Contacts between the two chains:
Residue N910 in chain A interacts with residue R16 in chain B (closest heavy-atom distance 3.1 Å).
Residue R481 in chain A contacts residue L51 in chain B (closest heavy-atom distance 3.8 Å).
Residue L478 in chain A interacts with residue A24 in chain B (closest heavy-atom distance 3.2 Å).
Residue H907 in chain A interacts with residue Q7 in chain B (closest heavy-atom distance 3.2 Å).
Residue T487 in chain A is in contact with residue T5 in chain B (closest heavy-atom distance 3.9 Å).
Residue L474 in chain A contacts residue T47 in chain B (closest heavy-atom distance 4.2 Å).
Residue L614 in chain A is in contact with residue T5 in chain B (closest heavy-atom distance 3.6 Å).
Residue E418 in chain A is in contact with residue K45 in chain B (closest heavy-atom distance 2.8 Å).
Residue R481 in chain A interacts with residue T47 in chain B (closest heavy-atom distance 3.6 Å).
Residue N910 in chain A contacts residue N15 in chain B (closest heavy-atom distance 3.2 Å).
Residue R481 in chain A is in contact with residue R3 in chain B (closest heavy-atom distance 3.6 Å).
Residue L474 in chain A is in contact with residue R28 in chain B (closest heavy-atom distance 3.4 Å).
Residue R905 in chain A contacts residue V10 in chain B (closest heavy-atom distance 3.1 Å).
Residue V415 in chain A contacts residue K45 in chain B (closest heavy-atom distance 2.8 Å).
Residue H364 in chain A is in contact with residue V4 in chain B (closest heavy-atom distance 3.4 Å).
Residue T1361 in chain A contacts residue L21 in chain B (closest heavy-atom distance 3.3 Å).
Residue K911 in chain A contacts residue N15 in chain B (closest heavy-atom distance 3.4 Å).
Residue R905 in chain A interacts with residue Q7 in chain B (closest heavy-atom distance 3.1 Å).
Residue E438 in chain A interacts with residue R3 in chain B (closest heavy-atom distance 2.3 Å).
Residue I416 in chain A is in contact with residue K45 in chain B (closest heavy-atom distance 4.3 Å).
Residue E913 in chain A contacts residue F17 in chain B (closest heavy-atom distance 3.0 Å).
Residue T1361 in chain A is in contact with residue V20 in chain B (closest heavy-atom distance 4.3 Å).
Residue L478 in chain A is in contact with residue V20 in chain B (closest heavy-atom distance 3.9 Å).
Residue E418 in chain A contacts residue V48 in chain B (closest heavy-atom distance 3.1 Å).
Residue N910 in chain A is in contact with residue V10 in chain B (closest heavy-atom distance 4.1 Å).
Residue T487 in chain A interacts with residue V4 in chain B (closest heavy-atom distance 3.3 Å).
Residue E414 in chain A is in contact with residue K45 in chain B (closest heavy-atom distance 3.1 Å).
Residue K911 in chain A interacts with residue F17 in chain B (closest heavy-atom distance 3.9 Å).
Residue L478 in chain A contacts residue A23 in chain B (closest heavy-atom distance 3.4 Å).
Residue T1361 in chain A interacts with residue F17 in chain B (closest heavy-atom distance 3.8 Å).
Residue H907 in chain A is in contact with residue E11 in chain B (closest heavy-atom distance 3.9 Å).
Residue A482 in chain A is in contact with residue V20 in chain B (closest heavy-atom distance 3.8 Å).
Residue L478 in chain A contacts residue T47 in chain B (closest heavy-atom distance 3.4 Å).
Residue E475 in chain A is in contact with residue R28 in chain B (closest heavy-atom distance 2.9 Å).
Residue R417 in chain A is in contact with residue D44 in chain B (closest heavy-atom distance 3.2 Å).
Residue L614 in chain A is in contact with residue Q7 in chain B (closest heavy-atom distance 3.5 Å).
Residue L474 in chain A contacts residue A24 in chain B (closest heavy-atom distance 4.0 Å).
Residue K911 in chain A interacts with residue D18 in chain B (closest heavy-atom distance 3.5 Å).
Residue G912 in chain A interacts with residue F17 in chain B (closest heavy-atom distance 3.0 Å).
Residue E475 in chain A is in contact with residue V20 in chain B (closest heavy-atom distance 4.2 Å).
Residue A482 in chain A is in contact with residue V6 in chain B (closest heavy-atom distance 4.0 Å).
Residue E418 in chain A contacts residue D44 in chain B (closest heavy-atom distance 3.1 Å).
Residue R417 in chain A interacts with residue R3 in chain B (closest heavy-atom distance 3.4 Å).
Residue N488 in chain A contacts residue T5 in chain B (closest heavy-atom distance 3.0 Å).
Residue R905 in chain A is in contact with residue R16 in chain B (closest heavy-atom distance 3.5 Å).
Residue H364 in chain A contacts residue R3 in chain B (closest heavy-atom distance 4.3 Å).
Residue R417 in chain A contacts residue N43 in chain B (closest heavy-atom distance 2.6 Å).
Residue L474 in chain A contacts residue Q31 in chain B (closest heavy-atom distance 3.5 Å).
Residue R481 in chain A is in contact with residue A2 in chain B (closest heavy-atom distance 4.2 Å).
Residue L483 in chain A interacts with residue V20 in chain B (closest heavy-atom distance 3.5 Å).
Residue E479 in chain A is in contact with residue V20 in chain B (closest heavy-atom distance 4.0 Å).
Residue N488 in chain A is in contact with residue V6 in chain B (closest heavy-atom distance 3.2 Å).
Residue L483 in chain A contacts residue F17 in chain B (closest heavy-atom distance 3.8 Å).
Residue E475 in chain A is in contact with residue A24 in chain B (closest heavy-atom distance 3.6 Å).
Residue R417 in chain A interacts with residue K45 in chain B (closest heavy-atom distance 3.9 Å).
Residue E418 in chain A is in contact with residue R3 in chain B (closest heavy-atom distance 3.2 Å).
Residue L474 in chain A interacts with residue A27 in chain B (closest heavy-atom distance 3.6 Å).
Residue R481 in chain A contacts residue V48 in chain B (closest heavy-atom distance 3.8 Å).
Residue Q477 in chain A interacts with residue T47 in chain B (closest heavy-atom distance 4.0 Å).
Residue G1360 in chain A is in contact with residue F17 in chain B (closest heavy-atom distance 3.3 Å).

This data describes a binding interaction between two proteins.

Sequence of chain A:
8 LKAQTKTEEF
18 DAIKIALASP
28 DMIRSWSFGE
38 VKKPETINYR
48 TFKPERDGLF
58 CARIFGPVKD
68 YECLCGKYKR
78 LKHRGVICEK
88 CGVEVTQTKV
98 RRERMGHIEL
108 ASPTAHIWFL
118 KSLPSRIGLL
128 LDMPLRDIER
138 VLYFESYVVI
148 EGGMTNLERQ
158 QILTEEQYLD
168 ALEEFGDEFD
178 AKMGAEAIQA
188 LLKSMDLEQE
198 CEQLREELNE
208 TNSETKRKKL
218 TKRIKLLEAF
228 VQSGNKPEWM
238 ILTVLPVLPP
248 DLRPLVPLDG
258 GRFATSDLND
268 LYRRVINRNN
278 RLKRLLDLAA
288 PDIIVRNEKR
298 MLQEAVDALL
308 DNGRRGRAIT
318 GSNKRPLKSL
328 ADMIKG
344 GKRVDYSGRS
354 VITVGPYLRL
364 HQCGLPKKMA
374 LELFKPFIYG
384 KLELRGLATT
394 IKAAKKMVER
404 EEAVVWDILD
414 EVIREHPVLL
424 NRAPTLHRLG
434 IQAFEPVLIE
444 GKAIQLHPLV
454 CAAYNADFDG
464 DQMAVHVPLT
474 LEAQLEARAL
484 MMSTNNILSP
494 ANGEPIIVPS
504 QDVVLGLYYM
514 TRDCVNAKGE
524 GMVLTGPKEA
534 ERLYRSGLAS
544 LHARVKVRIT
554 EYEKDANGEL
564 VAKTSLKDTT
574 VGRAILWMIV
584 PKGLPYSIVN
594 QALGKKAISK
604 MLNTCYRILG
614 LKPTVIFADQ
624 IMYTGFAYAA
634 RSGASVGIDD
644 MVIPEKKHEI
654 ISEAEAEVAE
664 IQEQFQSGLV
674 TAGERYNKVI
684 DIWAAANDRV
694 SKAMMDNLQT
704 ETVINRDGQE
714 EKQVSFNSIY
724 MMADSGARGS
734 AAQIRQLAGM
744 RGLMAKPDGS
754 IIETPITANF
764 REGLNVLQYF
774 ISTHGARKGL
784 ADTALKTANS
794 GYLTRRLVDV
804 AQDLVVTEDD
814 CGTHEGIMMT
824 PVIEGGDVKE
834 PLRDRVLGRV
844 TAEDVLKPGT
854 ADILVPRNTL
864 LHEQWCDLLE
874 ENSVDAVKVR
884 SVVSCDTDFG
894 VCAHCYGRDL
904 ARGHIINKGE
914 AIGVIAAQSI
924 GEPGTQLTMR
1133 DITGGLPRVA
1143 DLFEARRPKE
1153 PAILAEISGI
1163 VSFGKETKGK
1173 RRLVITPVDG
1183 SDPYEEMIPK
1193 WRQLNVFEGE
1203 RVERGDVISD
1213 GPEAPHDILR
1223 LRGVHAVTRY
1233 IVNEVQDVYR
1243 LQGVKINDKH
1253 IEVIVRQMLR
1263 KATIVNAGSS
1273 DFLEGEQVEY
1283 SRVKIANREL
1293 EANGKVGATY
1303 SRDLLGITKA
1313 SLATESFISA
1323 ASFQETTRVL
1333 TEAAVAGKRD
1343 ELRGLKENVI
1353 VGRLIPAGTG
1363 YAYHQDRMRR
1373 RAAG

Sequence of chain B:
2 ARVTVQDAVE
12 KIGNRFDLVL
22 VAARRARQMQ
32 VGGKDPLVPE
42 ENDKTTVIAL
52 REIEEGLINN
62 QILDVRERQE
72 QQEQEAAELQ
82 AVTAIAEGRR